The following describes two proteins that form a bound complex.

Sequence of protein 2:
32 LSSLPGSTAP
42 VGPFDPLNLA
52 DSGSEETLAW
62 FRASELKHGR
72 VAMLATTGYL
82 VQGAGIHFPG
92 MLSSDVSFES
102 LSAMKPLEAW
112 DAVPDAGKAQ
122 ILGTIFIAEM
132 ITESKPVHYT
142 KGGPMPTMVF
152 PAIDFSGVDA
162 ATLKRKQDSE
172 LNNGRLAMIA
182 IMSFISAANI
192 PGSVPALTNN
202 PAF

Residue-level contacts at the interface:
Residue F296 in protein 1 is in contact with residue D112 in protein 2 (closest heavy-atom distance 3.9 Å).
Residue F296 in protein 1 contacts residue L123 in protein 2 (closest heavy-atom distance 3.8 Å).
Residue L291 in protein 1 is in contact with residue A120 in protein 2 (closest heavy-atom distance 4.0 Å).
Residue R292 in protein 1 contacts residue D116 in protein 2 (closest heavy-atom distance 3.4 Å).
Residue F296 in protein 1 interacts with residue W111 in protein 2 (closest heavy-atom distance 3.3 Å).
Residue S295 in protein 1 contacts residue D116 in protein 2 (closest heavy-atom distance 3.1 Å).
Residue F296 in protein 1 interacts with residue K119 in protein 2 (closest heavy-atom distance 3.5 Å).
Residue L291 in protein 1 interacts with residue D116 in protein 2 (closest heavy-atom distance 4.2 Å).

Sequence of protein 1:
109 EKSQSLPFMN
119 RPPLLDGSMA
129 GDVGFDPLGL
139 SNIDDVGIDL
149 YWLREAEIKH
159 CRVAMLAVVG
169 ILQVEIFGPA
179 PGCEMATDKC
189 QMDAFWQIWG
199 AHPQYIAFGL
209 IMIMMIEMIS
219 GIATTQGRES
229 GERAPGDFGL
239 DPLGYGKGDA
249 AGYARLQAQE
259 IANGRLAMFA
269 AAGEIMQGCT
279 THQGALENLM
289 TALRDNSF